This data describes a binding interaction between two proteins.

Sequence of the first protein:
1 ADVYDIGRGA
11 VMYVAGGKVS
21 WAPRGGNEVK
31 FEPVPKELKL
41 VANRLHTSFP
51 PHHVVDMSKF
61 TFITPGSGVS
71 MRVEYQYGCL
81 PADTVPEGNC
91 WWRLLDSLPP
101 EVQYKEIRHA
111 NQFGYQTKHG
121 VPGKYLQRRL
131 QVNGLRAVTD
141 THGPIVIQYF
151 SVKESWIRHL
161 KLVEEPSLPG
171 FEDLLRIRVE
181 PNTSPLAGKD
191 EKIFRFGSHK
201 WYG

Sequence of the second protein:
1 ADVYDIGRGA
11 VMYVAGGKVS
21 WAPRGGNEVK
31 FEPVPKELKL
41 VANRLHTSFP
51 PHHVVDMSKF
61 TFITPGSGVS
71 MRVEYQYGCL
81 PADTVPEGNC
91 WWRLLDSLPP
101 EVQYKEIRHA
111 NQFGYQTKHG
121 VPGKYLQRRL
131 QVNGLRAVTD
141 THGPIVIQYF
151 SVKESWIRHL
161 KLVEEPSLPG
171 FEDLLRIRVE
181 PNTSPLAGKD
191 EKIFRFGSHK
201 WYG

Interface contacts:
Residue H52 in the first protein is in contact with residue R24 in the second protein (closest heavy-atom distance 2.6 Å).
Residue S155 in the first protein interacts with residue F31 in the second protein (closest heavy-atom distance 4.0 Å).
Residue Y13 in the first protein is in contact with residue W21 in the second protein (closest heavy-atom distance 4.2 Å).
Residue V73 in the first protein interacts with residue E28 in the second protein (closest heavy-atom distance 3.7 Å).
Residue E32 in the first protein contacts residue K200 in the second protein (closest heavy-atom distance 3.9 Å).
Residue V29 in the first protein interacts with residue W156 in the second protein (closest heavy-atom distance 3.8 Å).
Residue E154 in the first protein contacts residue D2 in the second protein (closest heavy-atom distance 2.3 Å).
Residue W21 in the first protein contacts residue Y13 in the second protein (closest heavy-atom distance 4.2 Å).
Residue K30 in the first protein contacts residue W156 in the second protein (closest heavy-atom distance 3.4 Å).
Residue F31 in the first protein is in contact with residue E154 in the second protein (closest heavy-atom distance 3.4 Å).
Residue H199 in the first protein is in contact with residue K30 in the second protein (closest heavy-atom distance 3.7 Å).
Residue E154 in the first protein is in contact with residue F31 in the second protein (closest heavy-atom distance 3.4 Å).
Residue H52 in the first protein interacts with residue Y13 in the second protein (closest heavy-atom distance 2.5 Å).
Residue D2 in the first protein interacts with residue E154 in the second protein (closest heavy-atom distance 2.3 Å).
Residue E32 in the first protein contacts residue E154 in the second protein (closest heavy-atom distance 3.5 Å).
Residue K153 in the first protein is in contact with residue E32 in the second protein (closest heavy-atom distance 4.2 Å).
Residue E32 in the first protein contacts residue K153 in the second protein (closest heavy-atom distance 4.2 Å).
Residue V3 in the first protein contacts residue E154 in the second protein (closest heavy-atom distance 2.7 Å).
Residue E28 in the first protein is in contact with residue E74 in the second protein (closest heavy-atom distance 4.2 Å).
Residue F31 in the first protein is in contact with residue W156 in the second protein (closest heavy-atom distance 3.7 Å).
Residue K153 in the first protein contacts residue A1 in the second protein (closest heavy-atom distance 3.0 Å).
Residue E28 in the first protein interacts with residue V73 in the second protein (closest heavy-atom distance 3.7 Å).
Residue Y13 in the first protein is in contact with residue Y13 in the second protein (closest heavy-atom distance 3.6 Å).
Residue H52 in the first protein interacts with residue A22 in the second protein (closest heavy-atom distance 3.9 Å).
Residue K200 in the first protein interacts with residue E32 in the second protein (closest heavy-atom distance 3.9 Å).
Residue Y13 in the first protein contacts residue H52 in the second protein (closest heavy-atom distance 2.5 Å).
Residue A22 in the first protein contacts residue H52 in the second protein (closest heavy-atom distance 3.9 Å).
Residue K30 in the first protein is in contact with residue H199 in the second protein (closest heavy-atom distance 3.7 Å).
Residue V11 in the first protein contacts residue H52 in the second protein (closest heavy-atom distance 3.7 Å).
Residue F31 in the first protein interacts with residue V152 in the second protein (closest heavy-atom distance 4.1 Å).
Residue Y13 in the first protein contacts residue S20 in the second protein (closest heavy-atom distance 4.0 Å).
Residue V152 in the first protein contacts residue F31 in the second protein (closest heavy-atom distance 4.1 Å).
Residue K153 in the first protein contacts residue D2 in the second protein (closest heavy-atom distance 3.7 Å).
Residue D2 in the first protein is in contact with residue K153 in the second protein (closest heavy-atom distance 3.7 Å).
Residue W156 in the first protein contacts residue K30 in the second protein (closest heavy-atom distance 3.4 Å).
Residue F31 in the first protein is in contact with residue H52 in the second protein (closest heavy-atom distance 3.8 Å).
Residue W156 in the first protein contacts residue F31 in the second protein (closest heavy-atom distance 3.7 Å).
Residue S20 in the first protein is in contact with residue Y13 in the second protein (closest heavy-atom distance 4.0 Å).
Residue Y13 in the first protein interacts with residue A22 in the second protein (closest heavy-atom distance 3.7 Å).
Residue H52 in the first protein interacts with residue V11 in the second protein (closest heavy-atom distance 3.7 Å).
Residue F31 in the first protein is in contact with residue H53 in the second protein (closest heavy-atom distance 4.0 Å).
Residue H52 in the first protein is in contact with residue P23 in the second protein (closest heavy-atom distance 3.0 Å).
Residue Y4 in the first protein is in contact with residue E154 in the second protein (closest heavy-atom distance 3.6 Å).
Residue H53 in the first protein contacts residue F31 in the second protein (closest heavy-atom distance 4.0 Å).
Residue E154 in the first protein interacts with residue V3 in the second protein (closest heavy-atom distance 2.7 Å).
Residue A22 in the first protein contacts residue Y13 in the second protein (closest heavy-atom distance 3.7 Å).
Residue H52 in the first protein is in contact with residue F31 in the second protein (closest heavy-atom distance 3.8 Å).
Residue P23 in the first protein is in contact with residue H52 in the second protein (closest heavy-atom distance 3.0 Å).
Residue A1 in the first protein contacts residue K153 in the second protein (closest heavy-atom distance 3.0 Å).
Residue E74 in the first protein contacts residue E28 in the second protein (closest heavy-atom distance 4.2 Å).
Residue W156 in the first protein is in contact with residue E28 in the second protein (closest heavy-atom distance 3.5 Å).
Residue P23 in the first protein interacts with residue P23 in the second protein (closest heavy-atom distance 3.7 Å).
Residue G25 in the first protein is in contact with residue P23 in the second protein (closest heavy-atom distance 4.0 Å).
Residue P23 in the first protein interacts with residue G25 in the second protein (closest heavy-atom distance 4.0 Å).
Residue W156 in the first protein is in contact with residue V29 in the second protein (closest heavy-atom distance 3.8 Å).
Residue F31 in the first protein contacts residue S155 in the second protein (closest heavy-atom distance 4.0 Å).
Residue E154 in the first protein is in contact with residue Y4 in the second protein (closest heavy-atom distance 3.6 Å).
Residue E28 in the first protein is in contact with residue W156 in the second protein (closest heavy-atom distance 3.5 Å).
Residue R24 in the first protein is in contact with residue H52 in the second protein (closest heavy-atom distance 2.6 Å).
Residue E154 in the first protein contacts residue E32 in the second protein (closest heavy-atom distance 3.5 Å).